Interface contacts:
Residue Y123 in chain A contacts residue V8 in chain B (closest heavy-atom distance 4.2 Å).
Residue L156 in chain A is in contact with residue F2 in chain B (closest heavy-atom distance 3.4 Å).
Residue E63 in chain A interacts with residue L1 in chain B (closest heavy-atom distance 3.4 Å).
Residue T73 in chain A is in contact with residue P5 in chain B (closest heavy-atom distance 4.4 Å).
Residue D77 in chain A interacts with residue V8 in chain B (closest heavy-atom distance 3.0 Å).
Residue H114 in chain A is in contact with residue V6 in chain B (closest heavy-atom distance 4.7 Å).
Residue V76 in chain A contacts residue Y7 in chain B (closest heavy-atom distance 3.8 Å).
Residue T80 in chain A interacts with residue V8 in chain B (closest heavy-atom distance 3.6 Å).
Residue T143 in chain A contacts residue V8 in chain B (closest heavy-atom distance 2.6 Å).
Residue T73 in chain A is in contact with residue V6 in chain B (closest heavy-atom distance 3.5 Å).
Residue F9 in chain A interacts with residue L1 in chain B (closest heavy-atom distance 3.7 Å).
Residue Y159 in chain A interacts with residue F2 in chain B (closest heavy-atom distance 3.6 Å).
Residue H70 in chain A interacts with residue L1 in chain B (closest heavy-atom distance 4.1 Å).
Residue R97 in chain A contacts residue V6 in chain B (closest heavy-atom distance 3.7 Å).
Residue K146 in chain A is in contact with residue Y7 in chain B (closest heavy-atom distance 4.6 Å).
Residue Y99 in chain A contacts residue F2 in chain B (closest heavy-atom distance 2.7 Å).
Residue K66 in chain A interacts with residue L1 in chain B (closest heavy-atom distance 3.3 Å).
Residue T73 in chain A contacts residue Y7 in chain B (closest heavy-atom distance 3.7 Å).
Residue K146 in chain A interacts with residue V8 in chain B (closest heavy-atom distance 3.1 Å).
Residue Y84 in chain A contacts residue V8 in chain B (closest heavy-atom distance 2.9 Å).
Residue V67 in chain A is in contact with residue L1 in chain B (closest heavy-atom distance 3.7 Å).
Residue W147 in chain A contacts residue Y7 in chain B (closest heavy-atom distance 2.6 Å).
Residue T143 in chain A contacts residue Y7 in chain B (closest heavy-atom distance 4.8 Å).
Residue Q72 in chain A contacts residue Y7 in chain B (closest heavy-atom distance 5.0 Å).
Residue K66 in chain A contacts residue F2 in chain B (closest heavy-atom distance 4.1 Å).
Residue M45 in chain A is in contact with residue L1 in chain B (closest heavy-atom distance 3.5 Å).
Residue Y7 in chain A interacts with residue L1 in chain B (closest heavy-atom distance 3.6 Å).
Residue Y116 in chain A interacts with residue V8 in chain B (closest heavy-atom distance 3.9 Å).
Residue Y99 in chain A interacts with residue L1 in chain B (closest heavy-atom distance 3.4 Å).
Residue V152 in chain A is in contact with residue V6 in chain B (closest heavy-atom distance 4.3 Å).
Residue L81 in chain A is in contact with residue V8 in chain B (closest heavy-atom distance 4.0 Å).
Residue Y116 in chain A contacts residue V6 in chain B (closest heavy-atom distance 3.9 Å).
Residue W147 in chain A is in contact with residue V6 in chain B (closest heavy-atom distance 3.7 Å).
Residue D77 in chain A interacts with residue V6 in chain B (closest heavy-atom distance 4.3 Å).
Residue D77 in chain A is in contact with residue Y7 in chain B (closest heavy-atom distance 3.6 Å).
Residue W147 in chain A interacts with residue V8 in chain B (closest heavy-atom distance 3.8 Å).
Residue Q155 in chain A is in contact with residue Y4 in chain B (closest heavy-atom distance 4.4 Å).
Residue Y159 in chain A is in contact with residue L1 in chain B (closest heavy-atom distance 3.3 Å).
Residue Q155 in chain A interacts with residue F2 in chain B (closest heavy-atom distance 3.6 Å).
Residue H70 in chain A interacts with residue F2 in chain B (closest heavy-atom distance 3.1 Å).
Residue K66 in chain A is in contact with residue G3 in chain B (closest heavy-atom distance 3.6 Å).
Residue R97 in chain A is in contact with residue F2 in chain B (closest heavy-atom distance 4.4 Å).

Sequence of chain B:
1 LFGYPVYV

Sequence of chain A:
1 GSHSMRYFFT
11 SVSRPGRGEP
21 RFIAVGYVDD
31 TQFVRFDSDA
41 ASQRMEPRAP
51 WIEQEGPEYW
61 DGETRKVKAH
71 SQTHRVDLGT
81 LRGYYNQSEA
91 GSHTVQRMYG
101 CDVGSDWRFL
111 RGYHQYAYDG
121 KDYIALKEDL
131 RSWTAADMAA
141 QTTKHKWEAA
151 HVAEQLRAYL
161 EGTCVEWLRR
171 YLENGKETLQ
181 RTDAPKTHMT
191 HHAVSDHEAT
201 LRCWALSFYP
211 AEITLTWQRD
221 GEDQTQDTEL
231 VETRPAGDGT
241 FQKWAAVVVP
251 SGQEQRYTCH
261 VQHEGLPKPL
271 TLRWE

This data describes a binding interaction between two proteins.